Sequence of protein 1:
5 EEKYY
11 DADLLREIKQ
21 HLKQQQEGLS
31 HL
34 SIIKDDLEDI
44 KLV

Interface contacts:
Residue Q25 in protein 1 is in contact with residue L29 in protein 2 (closest heavy-atom distance 2.5 Å).
Residue L32 in protein 1 interacts with residue L22 in protein 2 (closest heavy-atom distance 4.0 Å).
Residue I36 in protein 1 interacts with residue I18 in protein 2 (closest heavy-atom distance 4.9 Å).
Residue I18 in protein 1 contacts residue I36 in protein 2 (closest heavy-atom distance 4.9 Å).
Residue K19 in protein 1 interacts with residue I36 in protein 2 (closest heavy-atom distance 4.2 Å).
Residue L22 in protein 1 interacts with residue L29 in protein 2 (closest heavy-atom distance 3.5 Å).
Residue Q26 in protein 1 contacts residue S30 in protein 2 (closest heavy-atom distance 4.2 Å).
Residue I36 in protein 1 interacts with residue L22 in protein 2 (closest heavy-atom distance 3.6 Å).
Residue L22 in protein 1 is in contact with residue L32 in protein 2 (closest heavy-atom distance 4.0 Å).
Residue L22 in protein 1 is in contact with residue I36 in protein 2 (closest heavy-atom distance 3.6 Å).
Residue L29 in protein 1 contacts residue L29 in protein 2 (closest heavy-atom distance 3.4 Å).
Residue L29 in protein 1 contacts residue L22 in protein 2 (closest heavy-atom distance 3.5 Å).
Residue K19 in protein 1 contacts residue L40 in protein 2 (closest heavy-atom distance 3.6 Å).
Residue Q26 in protein 1 interacts with residue Q26 in protein 2 (closest heavy-atom distance 2.9 Å).
Residue L15 in protein 1 contacts residue L40 in protein 2 (closest heavy-atom distance 4.0 Å).
Residue L29 in protein 1 contacts residue Q25 in protein 2 (closest heavy-atom distance 2.5 Å).
Residue I36 in protein 1 is in contact with residue K19 in protein 2 (closest heavy-atom distance 4.2 Å).
Residue Q25 in protein 1 contacts residue Q25 in protein 2 (closest heavy-atom distance 1.6 Å).
Residue L40 in protein 1 interacts with residue L15 in protein 2 (closest heavy-atom distance 4.0 Å).
Residue L40 in protein 1 contacts residue K19 in protein 2 (closest heavy-atom distance 3.6 Å).
Residue L29 in protein 1 is in contact with residue Q26 in protein 2 (closest heavy-atom distance 3.4 Å).
Residue S30 in protein 1 interacts with residue Q26 in protein 2 (closest heavy-atom distance 4.2 Å).
Residue Q26 in protein 1 contacts residue L29 in protein 2 (closest heavy-atom distance 3.4 Å).

Sequence of protein 2:
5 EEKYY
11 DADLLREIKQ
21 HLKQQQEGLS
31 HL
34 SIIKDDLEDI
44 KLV

This data describes a binding interaction between two proteins.